Sequence of chain B:
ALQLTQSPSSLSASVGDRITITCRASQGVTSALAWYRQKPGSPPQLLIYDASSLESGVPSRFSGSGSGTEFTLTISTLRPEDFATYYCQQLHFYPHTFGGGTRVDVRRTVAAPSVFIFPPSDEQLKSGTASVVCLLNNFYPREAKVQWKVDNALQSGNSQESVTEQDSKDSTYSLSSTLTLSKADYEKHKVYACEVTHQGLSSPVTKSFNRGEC

This data describes a binding interaction between two proteins.

Contacts between the two chains:
Residue A1 in chain B interacts with residue L2 in chain A (closest heavy-atom distance 4.2 Å).
Residue F93 in chain B contacts residue L2 in chain A (closest heavy-atom distance 3.7 Å).
Residue F93 in chain B interacts with residue L4 in chain A (closest heavy-atom distance 3.7 Å).
Residue H96 in chain B contacts residue D5 in chain A (closest heavy-atom distance 2.9 Å).
Residue Q27 in chain B contacts residue L2 in chain A (closest heavy-atom distance 3.6 Å).
Residue Y94 in chain B contacts residue K6 in chain A (closest heavy-atom distance 3.2 Å).
Residue H92 in chain B is in contact with residue A8 in chain A (closest heavy-atom distance 3.9 Å).
Residue H92 in chain B is in contact with residue L4 in chain A (closest heavy-atom distance 3.7 Å).
Residue F93 in chain B is in contact with residue E3 in chain A (closest heavy-atom distance 3.3 Å).
Residue Y94 in chain B interacts with residue E3 in chain A (closest heavy-atom distance 2.9 Å).
Residue Y94 in chain B interacts with residue L2 in chain A (closest heavy-atom distance 4.1 Å).
Residue L91 in chain B contacts residue D5 in chain A (closest heavy-atom distance 3.0 Å).
Residue F93 in chain B is in contact with residue D5 in chain A (closest heavy-atom distance 4.2 Å).
Residue L2 in chain B contacts residue L2 in chain A (closest heavy-atom distance 4.0 Å).
Residue Y94 in chain B contacts residue D5 in chain A (closest heavy-atom distance 3.6 Å).
Residue H92 in chain B is in contact with residue E3 in chain A (closest heavy-atom distance 4.4 Å).
Residue H92 in chain B is in contact with residue D5 in chain A (closest heavy-atom distance 2.8 Å).
Residue Y94 in chain B contacts residue L4 in chain A (closest heavy-atom distance 3.4 Å).

Sequence of chain A:
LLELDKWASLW